The following describes two proteins that form a bound complex.

Interface contacts:
Residue Y224 in chain A is in contact with residue H59 in chain B (closest heavy-atom distance 3.1 Å).
Residue I205 in chain A interacts with residue I60 in chain B (closest heavy-atom distance 3.8 Å).
Residue F33 in chain A contacts residue L57 in chain B (closest heavy-atom distance 3.9 Å).
Residue L37 in chain A contacts residue Y53 in chain B (closest heavy-atom distance 4.8 Å).
Residue Y23 in chain A interacts with residue I60 in chain B (closest heavy-atom distance 4.3 Å).
Residue L221 in chain A is in contact with residue L66 in chain B (closest heavy-atom distance 4.5 Å).
Residue I211 in chain A contacts residue I65 in chain B (closest heavy-atom distance 3.1 Å).
Residue Y224 in chain A is in contact with residue V58 in chain B (closest heavy-atom distance 4.7 Å).
Residue F33 in chain A contacts residue Y53 in chain B (closest heavy-atom distance 3.5 Å).
Residue I212 in chain A contacts residue N64 in chain B (closest heavy-atom distance 3.4 Å).
Residue L207 in chain A is in contact with residue L57 in chain B (closest heavy-atom distance 4.9 Å).
Residue Y23 in chain A interacts with residue N64 in chain B (closest heavy-atom distance 3.3 Å).
Residue Y23 in chain A interacts with residue P61 in chain B (closest heavy-atom distance 3.6 Å).
Residue I211 in chain A interacts with residue P61 in chain B (closest heavy-atom distance 4.2 Å).
Residue V220 in chain A contacts residue I62 in chain B (closest heavy-atom distance 4.1 Å).
Residue L207 in chain A interacts with residue P61 in chain B (closest heavy-atom distance 3.9 Å).
Residue Y21 in chain A contacts residue N64 in chain B (closest heavy-atom distance 4.2 Å).
Residue Y224 in chain A is in contact with residue I62 in chain B (closest heavy-atom distance 4.2 Å).
Residue L221 in chain A contacts residue I62 in chain B (closest heavy-atom distance 4.3 Å).
Residue G217 in chain A contacts residue I65 in chain B (closest heavy-atom distance 4.1 Å).
Residue I212 in chain A is in contact with residue I65 in chain B (closest heavy-atom distance 3.9 Å).
Residue L37 in chain A is in contact with residue L57 in chain B (closest heavy-atom distance 4.9 Å).
Residue V220 in chain A is in contact with residue I65 in chain B (closest heavy-atom distance 3.7 Å).

Sequence of chain B:
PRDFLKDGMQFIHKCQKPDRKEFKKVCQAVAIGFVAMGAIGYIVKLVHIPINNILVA

Sequence of chain A:
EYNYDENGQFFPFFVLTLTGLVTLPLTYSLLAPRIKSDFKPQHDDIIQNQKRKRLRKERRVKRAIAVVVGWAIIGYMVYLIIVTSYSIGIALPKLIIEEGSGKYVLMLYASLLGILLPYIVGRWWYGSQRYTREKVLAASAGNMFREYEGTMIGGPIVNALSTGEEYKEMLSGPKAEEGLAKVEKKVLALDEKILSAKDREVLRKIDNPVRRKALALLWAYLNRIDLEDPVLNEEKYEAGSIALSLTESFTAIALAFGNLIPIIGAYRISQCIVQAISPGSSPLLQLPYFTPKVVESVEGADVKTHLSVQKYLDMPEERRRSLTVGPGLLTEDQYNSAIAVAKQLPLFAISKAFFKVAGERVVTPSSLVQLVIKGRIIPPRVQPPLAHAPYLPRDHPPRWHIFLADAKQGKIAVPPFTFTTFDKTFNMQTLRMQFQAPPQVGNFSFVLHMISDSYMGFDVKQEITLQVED